Sequence of the first protein:
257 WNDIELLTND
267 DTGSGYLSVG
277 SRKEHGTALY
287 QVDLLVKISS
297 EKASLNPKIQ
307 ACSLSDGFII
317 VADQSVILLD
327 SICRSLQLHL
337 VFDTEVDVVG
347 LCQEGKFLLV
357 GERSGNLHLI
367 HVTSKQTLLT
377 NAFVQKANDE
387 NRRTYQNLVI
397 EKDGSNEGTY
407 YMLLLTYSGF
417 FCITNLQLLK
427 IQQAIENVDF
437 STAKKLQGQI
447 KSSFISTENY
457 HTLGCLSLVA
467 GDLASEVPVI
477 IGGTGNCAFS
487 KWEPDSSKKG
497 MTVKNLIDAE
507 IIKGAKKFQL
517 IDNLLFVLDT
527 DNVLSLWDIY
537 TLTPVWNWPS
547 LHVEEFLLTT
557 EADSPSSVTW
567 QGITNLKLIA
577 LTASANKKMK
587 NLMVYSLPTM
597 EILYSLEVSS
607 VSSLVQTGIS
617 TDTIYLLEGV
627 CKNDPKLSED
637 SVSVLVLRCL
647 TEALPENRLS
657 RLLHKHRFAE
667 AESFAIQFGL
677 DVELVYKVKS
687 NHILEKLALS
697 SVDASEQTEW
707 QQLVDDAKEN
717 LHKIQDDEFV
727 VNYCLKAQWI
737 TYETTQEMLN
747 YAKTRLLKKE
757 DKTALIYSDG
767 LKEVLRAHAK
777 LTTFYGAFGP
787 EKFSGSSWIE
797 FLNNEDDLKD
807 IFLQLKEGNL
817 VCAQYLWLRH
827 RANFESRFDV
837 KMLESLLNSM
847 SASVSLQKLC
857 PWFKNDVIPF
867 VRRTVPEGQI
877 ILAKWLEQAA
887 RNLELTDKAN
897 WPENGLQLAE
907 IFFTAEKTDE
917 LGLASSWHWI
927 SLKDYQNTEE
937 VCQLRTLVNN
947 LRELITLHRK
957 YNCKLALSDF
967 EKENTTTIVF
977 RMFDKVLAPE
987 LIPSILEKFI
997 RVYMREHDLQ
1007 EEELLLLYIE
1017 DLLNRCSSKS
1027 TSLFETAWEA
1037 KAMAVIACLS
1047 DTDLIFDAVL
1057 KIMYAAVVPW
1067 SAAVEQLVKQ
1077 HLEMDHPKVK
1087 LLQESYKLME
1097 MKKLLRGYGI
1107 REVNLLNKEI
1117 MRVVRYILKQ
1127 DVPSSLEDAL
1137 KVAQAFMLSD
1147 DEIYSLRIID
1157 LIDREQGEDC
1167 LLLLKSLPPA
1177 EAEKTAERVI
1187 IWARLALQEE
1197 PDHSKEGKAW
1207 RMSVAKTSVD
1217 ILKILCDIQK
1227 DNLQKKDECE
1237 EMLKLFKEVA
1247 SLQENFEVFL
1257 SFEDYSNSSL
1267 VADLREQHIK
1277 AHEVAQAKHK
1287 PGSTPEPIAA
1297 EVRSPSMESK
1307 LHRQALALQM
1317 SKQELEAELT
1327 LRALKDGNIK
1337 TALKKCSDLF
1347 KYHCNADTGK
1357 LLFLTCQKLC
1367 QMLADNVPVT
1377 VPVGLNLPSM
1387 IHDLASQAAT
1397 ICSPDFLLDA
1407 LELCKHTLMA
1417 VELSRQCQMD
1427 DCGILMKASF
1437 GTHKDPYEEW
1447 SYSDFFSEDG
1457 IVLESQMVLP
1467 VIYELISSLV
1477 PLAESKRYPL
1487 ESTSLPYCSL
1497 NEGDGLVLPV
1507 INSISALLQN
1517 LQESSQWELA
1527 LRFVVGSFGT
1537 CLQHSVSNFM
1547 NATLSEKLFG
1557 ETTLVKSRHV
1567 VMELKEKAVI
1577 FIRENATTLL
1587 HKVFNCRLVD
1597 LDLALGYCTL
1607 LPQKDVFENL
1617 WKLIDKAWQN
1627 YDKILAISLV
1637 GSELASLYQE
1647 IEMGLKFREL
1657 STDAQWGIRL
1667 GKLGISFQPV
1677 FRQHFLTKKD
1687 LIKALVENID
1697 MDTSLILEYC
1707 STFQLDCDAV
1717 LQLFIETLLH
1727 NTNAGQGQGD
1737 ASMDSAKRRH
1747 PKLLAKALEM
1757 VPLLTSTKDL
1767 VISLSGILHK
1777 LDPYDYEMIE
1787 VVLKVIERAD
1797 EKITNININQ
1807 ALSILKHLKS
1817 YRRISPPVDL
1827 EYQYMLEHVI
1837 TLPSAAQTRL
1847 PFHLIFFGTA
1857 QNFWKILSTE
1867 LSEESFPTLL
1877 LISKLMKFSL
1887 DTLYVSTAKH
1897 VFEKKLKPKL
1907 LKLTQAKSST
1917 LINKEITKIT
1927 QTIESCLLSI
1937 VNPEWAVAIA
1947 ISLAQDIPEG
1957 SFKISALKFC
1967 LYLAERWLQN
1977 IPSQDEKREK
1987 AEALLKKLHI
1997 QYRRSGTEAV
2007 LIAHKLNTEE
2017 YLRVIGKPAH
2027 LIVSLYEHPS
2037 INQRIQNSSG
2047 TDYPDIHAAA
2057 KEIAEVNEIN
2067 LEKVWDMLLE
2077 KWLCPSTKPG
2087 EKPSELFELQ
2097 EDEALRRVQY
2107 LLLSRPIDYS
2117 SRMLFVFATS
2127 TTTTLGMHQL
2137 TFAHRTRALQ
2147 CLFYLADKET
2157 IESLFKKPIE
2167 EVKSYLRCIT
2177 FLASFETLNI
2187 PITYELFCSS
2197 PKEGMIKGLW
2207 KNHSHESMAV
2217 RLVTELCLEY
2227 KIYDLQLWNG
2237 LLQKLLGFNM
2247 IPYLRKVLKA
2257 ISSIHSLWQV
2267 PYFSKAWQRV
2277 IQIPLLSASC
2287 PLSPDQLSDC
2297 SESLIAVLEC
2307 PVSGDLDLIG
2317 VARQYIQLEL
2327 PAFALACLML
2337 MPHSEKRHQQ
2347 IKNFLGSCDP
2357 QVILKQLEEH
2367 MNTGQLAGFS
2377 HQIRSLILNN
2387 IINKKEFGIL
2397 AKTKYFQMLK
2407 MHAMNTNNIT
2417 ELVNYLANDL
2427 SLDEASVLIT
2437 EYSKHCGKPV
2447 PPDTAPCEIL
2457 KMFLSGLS

These two protein chains interact to form a complex.

Sequence of the second protein:
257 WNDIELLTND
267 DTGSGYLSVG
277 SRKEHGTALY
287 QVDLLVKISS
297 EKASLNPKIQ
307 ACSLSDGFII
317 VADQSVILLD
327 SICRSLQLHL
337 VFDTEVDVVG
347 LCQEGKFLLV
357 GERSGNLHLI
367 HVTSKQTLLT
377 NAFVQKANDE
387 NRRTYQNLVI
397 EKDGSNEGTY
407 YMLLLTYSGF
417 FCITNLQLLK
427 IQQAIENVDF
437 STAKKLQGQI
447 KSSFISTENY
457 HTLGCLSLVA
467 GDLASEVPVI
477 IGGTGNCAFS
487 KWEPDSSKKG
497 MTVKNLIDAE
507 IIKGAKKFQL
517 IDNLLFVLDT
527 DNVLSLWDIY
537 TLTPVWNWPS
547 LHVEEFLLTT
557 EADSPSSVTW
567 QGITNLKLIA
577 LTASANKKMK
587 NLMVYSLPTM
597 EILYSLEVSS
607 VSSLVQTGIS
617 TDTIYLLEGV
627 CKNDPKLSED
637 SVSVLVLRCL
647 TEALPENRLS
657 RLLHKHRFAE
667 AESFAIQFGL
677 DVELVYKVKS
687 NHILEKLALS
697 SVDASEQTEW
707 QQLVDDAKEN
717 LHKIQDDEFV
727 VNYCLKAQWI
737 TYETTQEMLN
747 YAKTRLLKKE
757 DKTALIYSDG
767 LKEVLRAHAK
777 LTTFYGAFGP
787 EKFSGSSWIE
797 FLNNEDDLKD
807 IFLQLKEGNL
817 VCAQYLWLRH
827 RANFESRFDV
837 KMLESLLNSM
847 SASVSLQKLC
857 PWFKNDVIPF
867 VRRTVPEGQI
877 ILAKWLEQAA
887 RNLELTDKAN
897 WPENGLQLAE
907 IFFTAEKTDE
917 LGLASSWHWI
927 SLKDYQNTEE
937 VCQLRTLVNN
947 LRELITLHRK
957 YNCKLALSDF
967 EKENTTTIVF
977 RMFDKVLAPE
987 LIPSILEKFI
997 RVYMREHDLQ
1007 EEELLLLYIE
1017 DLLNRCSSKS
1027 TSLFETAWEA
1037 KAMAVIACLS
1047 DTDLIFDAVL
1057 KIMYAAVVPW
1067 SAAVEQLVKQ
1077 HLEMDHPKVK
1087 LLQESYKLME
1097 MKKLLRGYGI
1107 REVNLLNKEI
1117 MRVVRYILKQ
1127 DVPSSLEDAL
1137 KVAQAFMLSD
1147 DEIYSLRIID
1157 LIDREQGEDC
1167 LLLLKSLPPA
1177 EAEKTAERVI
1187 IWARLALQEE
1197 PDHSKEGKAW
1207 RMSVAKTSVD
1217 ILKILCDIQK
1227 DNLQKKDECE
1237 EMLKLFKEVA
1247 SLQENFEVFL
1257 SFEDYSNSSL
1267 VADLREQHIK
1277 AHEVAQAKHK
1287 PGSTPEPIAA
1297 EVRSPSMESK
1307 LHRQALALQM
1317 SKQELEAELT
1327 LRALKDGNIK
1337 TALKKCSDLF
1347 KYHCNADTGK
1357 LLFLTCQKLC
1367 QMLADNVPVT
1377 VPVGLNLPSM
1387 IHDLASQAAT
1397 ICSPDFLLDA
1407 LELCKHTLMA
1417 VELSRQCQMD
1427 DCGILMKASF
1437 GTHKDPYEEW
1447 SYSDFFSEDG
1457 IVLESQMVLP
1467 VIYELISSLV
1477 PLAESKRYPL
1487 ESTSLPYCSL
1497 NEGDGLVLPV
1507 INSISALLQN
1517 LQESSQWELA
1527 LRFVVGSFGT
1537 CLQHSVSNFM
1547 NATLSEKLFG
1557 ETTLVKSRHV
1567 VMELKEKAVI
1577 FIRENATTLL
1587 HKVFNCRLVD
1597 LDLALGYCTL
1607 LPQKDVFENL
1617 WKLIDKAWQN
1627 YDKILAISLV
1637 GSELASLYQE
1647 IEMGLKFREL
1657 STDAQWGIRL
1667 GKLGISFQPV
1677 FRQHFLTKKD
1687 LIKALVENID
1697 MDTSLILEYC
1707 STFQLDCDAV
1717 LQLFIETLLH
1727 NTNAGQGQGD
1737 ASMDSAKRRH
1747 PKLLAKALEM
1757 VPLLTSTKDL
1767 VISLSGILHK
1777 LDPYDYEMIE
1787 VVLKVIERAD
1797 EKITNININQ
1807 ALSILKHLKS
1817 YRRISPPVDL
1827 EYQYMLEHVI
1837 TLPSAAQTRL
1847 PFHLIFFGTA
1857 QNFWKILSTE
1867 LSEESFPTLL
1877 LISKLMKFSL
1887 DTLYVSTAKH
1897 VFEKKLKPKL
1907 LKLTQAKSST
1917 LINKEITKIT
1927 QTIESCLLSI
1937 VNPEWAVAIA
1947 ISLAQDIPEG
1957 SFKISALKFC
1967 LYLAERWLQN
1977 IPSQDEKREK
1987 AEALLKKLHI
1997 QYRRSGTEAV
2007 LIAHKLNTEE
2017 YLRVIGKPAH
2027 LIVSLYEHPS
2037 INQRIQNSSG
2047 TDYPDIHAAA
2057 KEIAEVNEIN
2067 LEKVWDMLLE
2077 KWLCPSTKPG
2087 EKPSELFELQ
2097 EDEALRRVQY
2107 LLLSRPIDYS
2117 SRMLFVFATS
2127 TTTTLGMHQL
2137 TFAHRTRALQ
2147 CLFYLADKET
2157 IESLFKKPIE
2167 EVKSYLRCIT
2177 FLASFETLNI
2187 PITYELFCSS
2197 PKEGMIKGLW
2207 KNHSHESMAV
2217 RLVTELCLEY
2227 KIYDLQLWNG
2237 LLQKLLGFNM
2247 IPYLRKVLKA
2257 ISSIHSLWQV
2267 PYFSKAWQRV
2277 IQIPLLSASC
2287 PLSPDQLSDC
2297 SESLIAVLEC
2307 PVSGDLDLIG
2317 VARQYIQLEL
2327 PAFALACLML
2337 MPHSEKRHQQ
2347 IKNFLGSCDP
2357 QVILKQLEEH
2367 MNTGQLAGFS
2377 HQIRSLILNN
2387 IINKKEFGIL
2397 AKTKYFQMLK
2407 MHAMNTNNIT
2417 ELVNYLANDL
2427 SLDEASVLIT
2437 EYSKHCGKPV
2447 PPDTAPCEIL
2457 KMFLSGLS

Contacts between the two chains:
Residue S921 in the first protein interacts with residue R2173 in the second protein (closest heavy-atom distance 2.3 Å).
Residue Y2150 in the first protein is in contact with residue D930 in the second protein (closest heavy-atom distance 3.0 Å).
Residue L917 in the first protein contacts residue K2252 in the second protein (closest heavy-atom distance 3.4 Å).
Residue Q742 in the first protein is in contact with residue P2338 in the second protein (closest heavy-atom distance 2.9 Å).
Residue F909 in the first protein interacts with residue S2044 in the second protein (closest heavy-atom distance 3.4 Å).
Residue K929 in the first protein is in contact with residue Y2150 in the second protein (closest heavy-atom distance 3.2 Å).
Residue L1917 in the first protein is in contact with residue Q1006 in the second protein (closest heavy-atom distance 3.2 Å).
Residue L824 in the first protein interacts with residue Q2371 in the second protein (closest heavy-atom distance 3.4 Å).
Residue S921 in the first protein is in contact with residue E2225 in the second protein (closest heavy-atom distance 3.1 Å).
Residue S2262 in the first protein contacts residue Y763 in the second protein (closest heavy-atom distance 2.3 Å).
Residue G782 in the first protein contacts residue Q2378 in the second protein (closest heavy-atom distance 2.7 Å).
Residue W923 in the first protein contacts residue K2169 in the second protein (closest heavy-atom distance 3.2 Å).
Residue E739 in the first protein interacts with residue H2344 in the second protein (closest heavy-atom distance 3.1 Å).
Residue Y2150 in the first protein is in contact with residue K929 in the second protein (closest heavy-atom distance 3.4 Å).
Residue R2343 in the first protein contacts residue Q742 in the second protein (closest heavy-atom distance 3.3 Å).
Residue S2044 in the first protein interacts with residue R941 in the second protein (closest heavy-atom distance 3.4 Å).
Residue P2338 in the first protein contacts residue N746 in the second protein (closest heavy-atom distance 2.2 Å).
Residue Q2378 in the first protein contacts residue G782 in the second protein (closest heavy-atom distance 2.6 Å).
Residue R1001 in the first protein contacts residue K1913 in the second protein (closest heavy-atom distance 3.3 Å).
Residue Y821 in the first protein is in contact with residue Q2378 in the second protein (closest heavy-atom distance 3.4 Å).
Residue Q2265 in the first protein contacts residue L771 in the second protein (closest heavy-atom distance 3.4 Å).
Residue Q742 in the first protein contacts residue M2337 in the second protein (closest heavy-atom distance 3.4 Å).
Residue E1009 in the first protein interacts with residue T1916 in the second protein (closest heavy-atom distance 2.4 Å).
Residue L771 in the first protein contacts residue Q2265 in the second protein (closest heavy-atom distance 3.3 Å).
Residue P2338 in the first protein interacts with residue Q742 in the second protein (closest heavy-atom distance 2.9 Å).
Residue I2041 in the first protein interacts with residue K929 in the second protein (closest heavy-atom distance 2.4 Å).
Residue L1917 in the first protein interacts with residue E1009 in the second protein (closest heavy-atom distance 3.1 Å).
Residue Q2371 in the first protein contacts residue L824 in the second protein (closest heavy-atom distance 3.2 Å).
Residue S2340 in the first protein contacts residue Q742 in the second protein (closest heavy-atom distance 3.4 Å).
Residue D930 in the first protein is in contact with residue Y2150 in the second protein (closest heavy-atom distance 3.1 Å).
Residue Y763 in the first protein interacts with residue L2231 in the second protein (closest heavy-atom distance 3.3 Å).
Residue E739 in the first protein is in contact with residue S2340 in the second protein (closest heavy-atom distance 3.0 Å).
Residue E2305 in the first protein interacts with residue R827 in the second protein (closest heavy-atom distance 3.4 Å).
Residue N746 in the first protein interacts with residue P2338 in the second protein (closest heavy-atom distance 2.5 Å).
Residue H2344 in the first protein is in contact with residue E739 in the second protein (closest heavy-atom distance 2.7 Å).
Residue S2340 in the first protein interacts with residue E739 in the second protein (closest heavy-atom distance 3.2 Å).
Residue R2173 in the first protein is in contact with residue S921 in the second protein (closest heavy-atom distance 2.7 Å).
Residue T1916 in the first protein contacts residue E1009 in the second protein (closest heavy-atom distance 2.5 Å).
Residue A2373 in the first protein interacts with residue Q820 in the second protein (closest heavy-atom distance 3.2 Å).
Residue E2094 in the first protein interacts with residue D915 in the second protein (closest heavy-atom distance 3.2 Å).
Residue E1009 in the first protein contacts residue L1917 in the second protein (closest heavy-atom distance 3.3 Å).
Residue R2173 in the first protein is in contact with residue W923 in the second protein (closest heavy-atom distance 3.3 Å).
Residue Q2371 in the first protein is in contact with residue R827 in the second protein (closest heavy-atom distance 3.5 Å).
Residue Q1006 in the first protein is in contact with residue S1914 in the second protein (closest heavy-atom distance 3.2 Å).
Residue D915 in the first protein is in contact with residue E2094 in the second protein (closest heavy-atom distance 3.0 Å).
Residue M2337 in the first protein is in contact with residue Q742 in the second protein (closest heavy-atom distance 3.1 Å).
Residue M2335 in the first protein contacts residue Y781 in the second protein (closest heavy-atom distance 3.4 Å).
Residue K1913 in the first protein contacts residue R1001 in the second protein (closest heavy-atom distance 3.3 Å).
Residue W923 in the first protein interacts with residue R2173 in the second protein (closest heavy-atom distance 3.2 Å).
Residue Q2265 in the first protein contacts residue Y763 in the second protein (closest heavy-atom distance 3.2 Å).
Residue Q2378 in the first protein is in contact with residue Y821 in the second protein (closest heavy-atom distance 3.0 Å).
Residue T2412 in the first protein interacts with residue E787 in the second protein (closest heavy-atom distance 3.2 Å).
Residue K1913 in the first protein is in contact with residue D1004 in the second protein (closest heavy-atom distance 3.2 Å).
Residue S2044 in the first protein contacts residue F909 in the second protein (closest heavy-atom distance 3.4 Å).
Residue Y763 in the first protein contacts residue S2262 in the second protein (closest heavy-atom distance 2.4 Å).
Residue Q1006 in the first protein interacts with residue L1917 in the second protein (closest heavy-atom distance 3.2 Å).
Residue T2047 in the first protein is in contact with residue N945 in the second protein (closest heavy-atom distance 3.0 Å).
Residue D2311 in the first protein contacts residue K749 in the second protein (closest heavy-atom distance 3.3 Å).
Residue K929 in the first protein interacts with residue I2041 in the second protein (closest heavy-atom distance 2.7 Å).
Residue N945 in the first protein contacts residue T2047 in the second protein (closest heavy-atom distance 3.1 Å).